The following describes two proteins that form a bound complex.

Sequence of chain B:
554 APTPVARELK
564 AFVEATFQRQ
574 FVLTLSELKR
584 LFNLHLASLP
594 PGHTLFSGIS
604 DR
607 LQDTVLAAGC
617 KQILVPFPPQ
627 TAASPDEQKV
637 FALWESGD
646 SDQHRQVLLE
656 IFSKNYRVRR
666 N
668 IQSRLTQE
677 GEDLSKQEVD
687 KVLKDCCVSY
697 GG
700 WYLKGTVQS

Residue-level contacts at the interface:
Residue E641 in chain A is in contact with residue D647 in chain B (closest heavy-atom distance 3.4 Å).
Residue V636 in chain A interacts with residue T705 in chain B (closest heavy-atom distance 3.8 Å).
Residue Q573 in chain A interacts with residue D691 in chain B (closest heavy-atom distance 3.4 Å).
Residue Q573 in chain A contacts residue K703 in chain B (closest heavy-atom distance 3.1 Å).
Residue Y661 in chain A is in contact with residue V621 in chain B (closest heavy-atom distance 3.8 Å).
Residue K659 in chain A interacts with residue P622 in chain B (closest heavy-atom distance 3.7 Å).
Residue P622 in chain A is in contact with residue F657 in chain B (closest heavy-atom distance 3.5 Å).
Residue L639 in chain A interacts with residue L654 in chain B (closest heavy-atom distance 3.9 Å).
Residue R650 in chain A is in contact with residue W640 in chain B (closest heavy-atom distance 3.1 Å).
Residue V575 in chain A is in contact with residue C692 in chain B (closest heavy-atom distance 3.8 Å).
Residue D691 in chain A interacts with residue F574 in chain B (closest heavy-atom distance 3.4 Å).
Residue F623 in chain A is in contact with residue Q707 in chain B (closest heavy-atom distance 3.9 Å).
Residue N660 in chain A contacts residue V621 in chain B (closest heavy-atom distance 3.9 Å).
Residue R650 in chain A interacts with residue F574 in chain B (closest heavy-atom distance 3.8 Å).
Residue F657 in chain A is in contact with residue P622 in chain B (closest heavy-atom distance 3.5 Å).
Residue W640 in chain A is in contact with residue L654 in chain B (closest heavy-atom distance 3.7 Å).
Residue T705 in chain A is in contact with residue F623 in chain B (closest heavy-atom distance 3.9 Å).
Residue K703 in chain A interacts with residue Q573 in chain B (closest heavy-atom distance 3.4 Å).
Residue P624 in chain A contacts residue Y661 in chain B (closest heavy-atom distance 3.4 Å).
Residue L702 in chain A is in contact with residue V621 in chain B (closest heavy-atom distance 3.6 Å).
Residue W640 in chain A is in contact with residue Q651 in chain B (closest heavy-atom distance 3.0 Å).
Residue R650 in chain A interacts with residue L639 in chain B (closest heavy-atom distance 2.8 Å).
Residue F623 in chain A interacts with residue T705 in chain B (closest heavy-atom distance 3.8 Å).
Residue Q651 in chain A is in contact with residue W640 in chain B (closest heavy-atom distance 3.0 Å).
Residue V621 in chain A interacts with residue Y661 in chain B (closest heavy-atom distance 3.9 Å).
Residue S658 in chain A interacts with residue L620 in chain B (closest heavy-atom distance 3.2 Å).
Residue L639 in chain A is in contact with residue R650 in chain B (closest heavy-atom distance 2.7 Å).
Residue V621 in chain A is in contact with residue L702 in chain B (closest heavy-atom distance 3.6 Å).
Residue A638 in chain A interacts with residue L654 in chain B (closest heavy-atom distance 3.5 Å).
Residue L654 in chain A contacts residue A638 in chain B (closest heavy-atom distance 3.6 Å).
Residue D691 in chain A contacts residue Q573 in chain B (closest heavy-atom distance 3.5 Å).
Residue C692 in chain A contacts residue V575 in chain B (closest heavy-atom distance 3.9 Å).
Residue V621 in chain A interacts with residue F657 in chain B (closest heavy-atom distance 3.3 Å).
Residue Q707 in chain A contacts residue E633 in chain B (closest heavy-atom distance 3.7 Å).
Residue P622 in chain A interacts with residue Y661 in chain B (closest heavy-atom distance 3.4 Å).
Residue T577 in chain A contacts residue G704 in chain B (closest heavy-atom distance 3.6 Å).
Residue Y661 in chain A interacts with residue F623 in chain B (closest heavy-atom distance 3.9 Å).
Residue F623 in chain A contacts residue Y661 in chain B (closest heavy-atom distance 3.8 Å).
Residue F574 in chain A is in contact with residue R650 in chain B (closest heavy-atom distance 3.8 Å).
Residue A629 in chain A interacts with residue Q707 in chain B (closest heavy-atom distance 3.6 Å).
Residue P622 in chain A interacts with residue S658 in chain B (closest heavy-atom distance 3.7 Å).
Residue Y661 in chain A is in contact with residue P624 in chain B (closest heavy-atom distance 3.5 Å).
Residue V575 in chain A is in contact with residue K703 in chain B (closest heavy-atom distance 3.6 Å).
Residue P622 in chain A interacts with residue K659 in chain B (closest heavy-atom distance 3.8 Å).
Residue F657 in chain A is in contact with residue V621 in chain B (closest heavy-atom distance 3.3 Å).
Residue D647 in chain A interacts with residue E641 in chain B (closest heavy-atom distance 3.5 Å).
Residue F574 in chain A is in contact with residue D691 in chain B (closest heavy-atom distance 3.4 Å).
Residue D647 in chain A contacts residue S642 in chain B (closest heavy-atom distance 2.9 Å).
Residue S642 in chain A contacts residue D647 in chain B (closest heavy-atom distance 2.9 Å).
Residue W640 in chain A interacts with residue D647 in chain B (closest heavy-atom distance 3.8 Å).
Residue I619 in chain A is in contact with residue L654 in chain B (closest heavy-atom distance 3.9 Å).
Residue N660 in chain A contacts residue P622 in chain B (closest heavy-atom distance 3.6 Å).
Residue Q707 in chain A contacts residue A629 in chain B (closest heavy-atom distance 3.6 Å).
Residue R650 in chain A interacts with residue S642 in chain B (closest heavy-atom distance 3.9 Å).
Residue L620 in chain A interacts with residue S658 in chain B (closest heavy-atom distance 3.2 Å).
Residue P622 in chain A is in contact with residue N660 in chain B (closest heavy-atom distance 3.8 Å).
Residue W640 in chain A is in contact with residue R650 in chain B (closest heavy-atom distance 3.3 Å).
Residue Y661 in chain A interacts with residue P622 in chain B (closest heavy-atom distance 3.3 Å).
Residue G704 in chain A interacts with residue T577 in chain B (closest heavy-atom distance 3.6 Å).
Residue R650 in chain A interacts with residue E641 in chain B (closest heavy-atom distance 3.9 Å).

Sequence of chain A:
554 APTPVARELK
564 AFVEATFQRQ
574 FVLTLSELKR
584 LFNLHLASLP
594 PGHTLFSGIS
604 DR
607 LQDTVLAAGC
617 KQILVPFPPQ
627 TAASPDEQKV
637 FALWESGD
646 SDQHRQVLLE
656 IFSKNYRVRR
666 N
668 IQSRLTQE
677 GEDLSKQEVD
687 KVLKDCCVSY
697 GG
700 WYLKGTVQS